Residue-level contacts at the interface:
Residue R88 in protein 1 is in contact with residue A54 in protein 2 (closest heavy-atom distance 3.2 Å).
Residue E112 in protein 1 contacts residue K40 in protein 2 (closest heavy-atom distance 2.8 Å).
Residue E123 in protein 1 interacts with residue R29 in protein 2 (closest heavy-atom distance 2.8 Å).
Residue A104 in protein 1 contacts residue P49 in protein 2 (closest heavy-atom distance 3.0 Å).
Residue L107 in protein 1 interacts with residue V51 in protein 2 (closest heavy-atom distance 3.8 Å).
Residue E112 in protein 1 contacts residue L37 in protein 2 (closest heavy-atom distance 3.4 Å).
Residue W102 in protein 1 is in contact with residue V51 in protein 2 (closest heavy-atom distance 2.7 Å).
Residue D99 in protein 1 contacts residue A54 in protein 2 (closest heavy-atom distance 3.8 Å).
Residue W102 in protein 1 interacts with residue V50 in protein 2 (closest heavy-atom distance 3.6 Å).
Residue H120 in protein 1 is in contact with residue R27 in protein 2 (closest heavy-atom distance 3.7 Å).
Residue H131 in protein 1 is in contact with residue L19 in protein 2 (closest heavy-atom distance 3.9 Å).
Residue A116 in protein 1 is in contact with residue R33 in protein 2 (closest heavy-atom distance 4.2 Å).
Residue L127 in protein 1 interacts with residue L19 in protein 2 (closest heavy-atom distance 3.9 Å).
Residue Q103 in protein 1 interacts with residue P49 in protein 2 (closest heavy-atom distance 3.9 Å).
Residue A113 in protein 1 interacts with residue L37 in protein 2 (closest heavy-atom distance 3.5 Å).
Residue R88 in protein 1 interacts with residue M53 in protein 2 (closest heavy-atom distance 2.8 Å).
Residue A116 in protein 1 contacts residue F30 in protein 2 (closest heavy-atom distance 3.7 Å).
Residue A104 in protein 1 interacts with residue V51 in protein 2 (closest heavy-atom distance 4.1 Å).
Residue A104 in protein 1 interacts with residue W67 in protein 2 (closest heavy-atom distance 3.7 Å).
Residue E123 in protein 1 is in contact with residue S26 in protein 2 (closest heavy-atom distance 3.5 Å).
Residue H131 in protein 1 contacts residue E15 in protein 2 (closest heavy-atom distance 3.2 Å).
Residue H120 in protein 1 is in contact with residue F30 in protein 2 (closest heavy-atom distance 3.5 Å).
Residue E152 in protein 1 contacts residue R27 in protein 2 (closest heavy-atom distance 3.3 Å).
Residue L127 in protein 1 interacts with residue K22 in protein 2 (closest heavy-atom distance 3.6 Å).
Residue H131 in protein 1 interacts with residue D16 in protein 2 (closest heavy-atom distance 3.7 Å).
Residue K80 in protein 1 is in contact with residue G68 in protein 2 (closest heavy-atom distance 3.5 Å).
Residue L81 in protein 1 contacts residue I66 in protein 2 (closest heavy-atom distance 4.0 Å).
Residue D124 in protein 1 interacts with residue S26 in protein 2 (closest heavy-atom distance 2.6 Å).
Residue S84 in protein 1 interacts with residue M53 in protein 2 (closest heavy-atom distance 3.8 Å).
Residue H120 in protein 1 interacts with residue S26 in protein 2 (closest heavy-atom distance 3.3 Å).
Residue E112 in protein 1 contacts residue Y41 in protein 2 (closest heavy-atom distance 2.5 Å).
Residue L127 in protein 1 interacts with residue L23 in protein 2 (closest heavy-atom distance 3.8 Å).
Residue Q105 in protein 1 interacts with residue F45 in protein 2 (closest heavy-atom distance 3.6 Å).
Residue I148 in protein 1 contacts residue L23 in protein 2 (closest heavy-atom distance 4.2 Å).
Residue L108 in protein 1 contacts residue W67 in protein 2 (closest heavy-atom distance 4.0 Å).
Residue Q103 in protein 1 contacts residue F45 in protein 2 (closest heavy-atom distance 3.1 Å).
Residue D124 in protein 1 interacts with residue L23 in protein 2 (closest heavy-atom distance 3.8 Å).
Residue F117 in protein 1 is in contact with residue F30 in protein 2 (closest heavy-atom distance 3.8 Å).
Residue L130 in protein 1 contacts residue E15 in protein 2 (closest heavy-atom distance 3.9 Å).
Residue K80 in protein 1 interacts with residue W67 in protein 2 (closest heavy-atom distance 3.7 Å).
Residue Q105 in protein 1 contacts residue Y41 in protein 2 (closest heavy-atom distance 3.3 Å).
Residue L81 in protein 1 is in contact with residue L56 in protein 2 (closest heavy-atom distance 3.9 Å).
Residue L107 in protein 1 is in contact with residue W67 in protein 2 (closest heavy-atom distance 3.9 Å).
Residue S84 in protein 1 contacts residue W67 in protein 2 (closest heavy-atom distance 3.3 Å).
Residue N101 in protein 1 is in contact with residue V50 in protein 2 (closest heavy-atom distance 3.6 Å).
Residue W102 in protein 1 contacts residue M53 in protein 2 (closest heavy-atom distance 3.6 Å).
Residue L107 in protein 1 interacts with residue M53 in protein 2 (closest heavy-atom distance 4.0 Å).
Residue Q103 in protein 1 is in contact with residue T48 in protein 2 (closest heavy-atom distance 3.9 Å).
Residue Q103 in protein 1 is in contact with residue P44 in protein 2 (closest heavy-atom distance 2.9 Å).
Residue F100 in protein 1 contacts residue M53 in protein 2 (closest heavy-atom distance 3.1 Å).
Residue N101 in protein 1 contacts residue V51 in protein 2 (closest heavy-atom distance 3.3 Å).
Residue R85 in protein 1 interacts with residue L56 in protein 2 (closest heavy-atom distance 3.5 Å).
Residue E112 in protein 1 contacts residue R33 in protein 2 (closest heavy-atom distance 2.9 Å).
Residue L81 in protein 1 interacts with residue W67 in protein 2 (closest heavy-atom distance 3.3 Å).
Residue S84 in protein 1 interacts with residue L56 in protein 2 (closest heavy-atom distance 3.7 Å).
Residue L108 in protein 1 interacts with residue Y41 in protein 2 (closest heavy-atom distance 3.7 Å).
Residue N101 in protein 1 contacts residue M53 in protein 2 (closest heavy-atom distance 3.3 Å).
Residue R88 in protein 1 contacts residue L56 in protein 2 (closest heavy-atom distance 3.6 Å).
Residue A109 in protein 1 is in contact with residue Y41 in protein 2 (closest heavy-atom distance 3.6 Å).
Residue N101 in protein 1 contacts residue Q52 in protein 2 (closest heavy-atom distance 3.2 Å).

These two protein chains interact to form a complex.

Sequence of protein 2:
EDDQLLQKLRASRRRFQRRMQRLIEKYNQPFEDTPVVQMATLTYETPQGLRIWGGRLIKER

Sequence of protein 1:
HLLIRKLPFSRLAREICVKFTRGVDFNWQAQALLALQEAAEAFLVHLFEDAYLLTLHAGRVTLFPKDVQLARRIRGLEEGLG